Interface contacts:
Residue H371 in chain A is in contact with residue M4 in chain B (closest heavy-atom distance 3.3 Å).
Residue Y318 in chain A interacts with residue E6 in chain B (closest heavy-atom distance 4.0 Å).
Residue V370 in chain A contacts residue M4 in chain B (closest heavy-atom distance 3.1 Å).
Residue K317 in chain A interacts with residue E6 in chain B (closest heavy-atom distance 2.6 Å).
Residue Y318 in chain A contacts residue A8 in chain B (closest heavy-atom distance 3.9 Å).
Residue V370 in chain A interacts with residue A5 in chain B (closest heavy-atom distance 4.1 Å).
Residue K317 in chain A is in contact with residue M4 in chain B (closest heavy-atom distance 4.3 Å).
Residue N316 in chain A contacts residue M4 in chain B (closest heavy-atom distance 4.7 Å).
Residue Y318 in chain A contacts residue M10 in chain B (closest heavy-atom distance 4.3 Å).
Residue V319 in chain A contacts residue E6 in chain B (closest heavy-atom distance 4.2 Å).

Sequence of chain B:
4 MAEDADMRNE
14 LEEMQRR

This data describes a binding interaction between two proteins.

Sequence of chain A:
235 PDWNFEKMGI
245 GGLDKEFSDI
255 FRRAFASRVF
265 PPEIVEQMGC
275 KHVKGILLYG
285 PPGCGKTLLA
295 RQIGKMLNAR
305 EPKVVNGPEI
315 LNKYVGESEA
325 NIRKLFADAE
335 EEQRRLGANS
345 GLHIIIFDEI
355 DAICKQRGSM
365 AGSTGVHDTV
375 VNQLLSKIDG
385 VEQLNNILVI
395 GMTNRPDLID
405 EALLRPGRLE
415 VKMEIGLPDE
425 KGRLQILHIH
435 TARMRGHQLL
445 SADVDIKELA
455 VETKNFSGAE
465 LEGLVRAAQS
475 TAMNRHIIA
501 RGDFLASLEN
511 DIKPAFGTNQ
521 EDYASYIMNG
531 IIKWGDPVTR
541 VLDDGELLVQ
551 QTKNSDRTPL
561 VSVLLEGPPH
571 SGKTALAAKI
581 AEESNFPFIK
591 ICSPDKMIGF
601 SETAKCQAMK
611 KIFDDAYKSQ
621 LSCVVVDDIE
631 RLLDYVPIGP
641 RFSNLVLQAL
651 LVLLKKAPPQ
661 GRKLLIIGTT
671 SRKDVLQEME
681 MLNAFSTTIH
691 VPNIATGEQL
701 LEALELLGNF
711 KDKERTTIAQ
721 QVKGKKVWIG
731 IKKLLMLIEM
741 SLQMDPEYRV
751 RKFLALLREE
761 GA